These two protein chains interact to form a complex.

Sequence of the second protein:
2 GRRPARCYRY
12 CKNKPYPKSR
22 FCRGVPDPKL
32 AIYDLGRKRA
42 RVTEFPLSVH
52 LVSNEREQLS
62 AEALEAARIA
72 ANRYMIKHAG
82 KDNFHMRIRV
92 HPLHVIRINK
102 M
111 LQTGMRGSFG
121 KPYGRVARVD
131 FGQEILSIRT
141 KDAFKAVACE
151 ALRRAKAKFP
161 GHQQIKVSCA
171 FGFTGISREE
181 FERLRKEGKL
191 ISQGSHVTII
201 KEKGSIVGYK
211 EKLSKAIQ

Residue-level contacts at the interface:
Residue L36 in the second protein is in contact with residue Y71 in the first protein (closest heavy-atom distance 4.0 Å).
Residue I77 in the second protein contacts residue E74 in the first protein (closest heavy-atom distance 3.4 Å).
Residue G37 in the second protein contacts residue Y71 in the first protein (closest heavy-atom distance 2.4 Å).
Residue I33 in the second protein contacts residue E74 in the first protein (closest heavy-atom distance 4.0 Å).
Residue A32 in the second protein interacts with residue R67 in the first protein (closest heavy-atom distance 2.6 Å).
Residue I70 in the second protein contacts residue E74 in the first protein (closest heavy-atom distance 4.3 Å).
Residue A32 in the second protein contacts residue I70 in the first protein (closest heavy-atom distance 3.9 Å).
Residue D35 in the second protein interacts with residue Y71 in the first protein (closest heavy-atom distance 3.9 Å).
Residue I33 in the second protein is in contact with residue R67 in the first protein (closest heavy-atom distance 4.0 Å).
Residue G37 in the second protein contacts residue L75 in the first protein (closest heavy-atom distance 4.4 Å).
Residue I33 in the second protein contacts residue Y71 in the first protein (closest heavy-atom distance 3.5 Å).
Residue R38 in the second protein is in contact with residue Y71 in the first protein (closest heavy-atom distance 4.3 Å).
Residue L36 in the second protein interacts with residue E74 in the first protein (closest heavy-atom distance 3.8 Å).
Residue N73 in the second protein interacts with residue E74 in the first protein (closest heavy-atom distance 3.6 Å).
Residue Y34 in the second protein is in contact with residue R67 in the first protein (closest heavy-atom distance 5.0 Å).
Residue I33 in the second protein contacts residue I70 in the first protein (closest heavy-atom distance 3.7 Å).
Residue E66 in the second protein interacts with residue E74 in the first protein (closest heavy-atom distance 4.4 Å).
Residue R69 in the second protein contacts residue I70 in the first protein (closest heavy-atom distance 4.6 Å).
Residue K82 in the second protein contacts residue L75 in the first protein (closest heavy-atom distance 3.8 Å).
Residue I77 in the second protein is in contact with residue L75 in the first protein (closest heavy-atom distance 4.2 Å).
Residue R69 in the second protein contacts residue E74 in the first protein (closest heavy-atom distance 2.4 Å).
Residue K39 in the second protein contacts residue Y71 in the first protein (closest heavy-atom distance 3.3 Å).

Sequence of the first protein:
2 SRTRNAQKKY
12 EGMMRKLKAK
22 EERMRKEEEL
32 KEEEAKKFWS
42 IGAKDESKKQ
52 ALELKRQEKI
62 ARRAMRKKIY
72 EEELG